This data describes a binding interaction between two proteins.

Sequence of the second protein:
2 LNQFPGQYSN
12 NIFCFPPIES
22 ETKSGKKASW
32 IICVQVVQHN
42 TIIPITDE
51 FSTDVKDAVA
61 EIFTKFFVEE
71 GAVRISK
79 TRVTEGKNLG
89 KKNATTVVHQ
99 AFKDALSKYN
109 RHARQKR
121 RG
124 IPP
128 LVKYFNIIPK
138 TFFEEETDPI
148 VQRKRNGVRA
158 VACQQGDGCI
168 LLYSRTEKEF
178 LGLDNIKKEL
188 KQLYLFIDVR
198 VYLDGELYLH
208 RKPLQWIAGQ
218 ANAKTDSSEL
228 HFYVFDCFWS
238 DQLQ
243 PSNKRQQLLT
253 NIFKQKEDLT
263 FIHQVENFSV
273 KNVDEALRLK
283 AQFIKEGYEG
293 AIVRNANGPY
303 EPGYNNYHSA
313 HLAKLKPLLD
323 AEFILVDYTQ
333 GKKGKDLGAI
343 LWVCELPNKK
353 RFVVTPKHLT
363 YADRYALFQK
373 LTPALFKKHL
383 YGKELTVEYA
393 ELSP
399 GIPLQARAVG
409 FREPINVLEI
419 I

Sequence of the first protein:
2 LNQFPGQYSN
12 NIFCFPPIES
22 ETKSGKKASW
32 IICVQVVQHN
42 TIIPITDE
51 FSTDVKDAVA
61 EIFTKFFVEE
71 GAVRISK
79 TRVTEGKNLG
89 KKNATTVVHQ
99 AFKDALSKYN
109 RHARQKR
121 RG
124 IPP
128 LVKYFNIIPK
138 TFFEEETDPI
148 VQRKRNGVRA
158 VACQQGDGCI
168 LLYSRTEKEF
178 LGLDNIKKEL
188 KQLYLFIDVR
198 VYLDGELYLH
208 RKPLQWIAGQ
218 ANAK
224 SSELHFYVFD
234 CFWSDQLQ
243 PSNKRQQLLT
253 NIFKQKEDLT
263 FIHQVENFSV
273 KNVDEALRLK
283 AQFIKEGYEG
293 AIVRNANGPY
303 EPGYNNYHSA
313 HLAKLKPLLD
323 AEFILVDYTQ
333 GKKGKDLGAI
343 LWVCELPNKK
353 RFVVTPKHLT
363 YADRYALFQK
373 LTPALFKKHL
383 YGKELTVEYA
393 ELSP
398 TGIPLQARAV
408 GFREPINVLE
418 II

Contacts between the two chains:
Residue E174 in the second protein contacts residue E174 in the first protein (closest heavy-atom distance 4.6 Å).
Residue G122 in the second protein is in contact with residue L178 in the first protein (closest heavy-atom distance 3.7 Å).
Residue C166 in the second protein interacts with residue C166 in the first protein (closest heavy-atom distance 2.0 Å).
Residue R121 in the second protein contacts residue L178 in the first protein (closest heavy-atom distance 4.7 Å).
Residue D164 in the second protein interacts with residue C166 in the first protein (closest heavy-atom distance 4.6 Å).
Residue L178 in the second protein is in contact with residue R121 in the first protein (closest heavy-atom distance 4.5 Å).
Residue L178 in the second protein contacts residue Q162 in the first protein (closest heavy-atom distance 4.8 Å).
Residue C166 in the second protein contacts residue D164 in the first protein (closest heavy-atom distance 4.6 Å).
Residue L178 in the second protein interacts with residue G122 in the first protein (closest heavy-atom distance 3.6 Å).